Sequence of the second protein:
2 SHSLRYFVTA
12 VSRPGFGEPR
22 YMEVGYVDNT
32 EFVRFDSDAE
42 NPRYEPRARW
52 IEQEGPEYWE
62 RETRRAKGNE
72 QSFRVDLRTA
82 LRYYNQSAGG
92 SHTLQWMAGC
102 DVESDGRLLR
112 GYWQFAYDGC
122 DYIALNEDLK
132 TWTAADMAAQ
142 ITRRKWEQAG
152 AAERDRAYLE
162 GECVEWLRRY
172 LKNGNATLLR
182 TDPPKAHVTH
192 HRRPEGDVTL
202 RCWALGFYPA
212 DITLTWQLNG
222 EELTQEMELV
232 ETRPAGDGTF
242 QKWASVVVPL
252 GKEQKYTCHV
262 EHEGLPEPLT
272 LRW

The following describes two proteins that form a bound complex.

Residue-level contacts at the interface:
Residue Y159 in the second protein interacts with residue I1 in the first protein (closest heavy-atom distance 2.2 Å).
Residue W147 in the second protein interacts with residue V9 in the first protein (closest heavy-atom distance 2.9 Å).
Residue N70 in the second protein interacts with residue P3 in the first protein (closest heavy-atom distance 3.5 Å).
Residue T80 in the second protein interacts with residue I10 in the first protein (closest heavy-atom distance 3.1 Å).
Residue W147 in the second protein contacts residue Y8 in the first protein (closest heavy-atom distance 3.1 Å).
Residue Q72 in the second protein is in contact with residue F7 in the first protein (closest heavy-atom distance 4.0 Å).
Residue A150 in the second protein contacts residue Y8 in the first protein (closest heavy-atom distance 4.3 Å).
Residue V76 in the second protein contacts residue V9 in the first protein (closest heavy-atom distance 3.5 Å).
Residue Y171 in the second protein contacts residue I1 in the first protein (closest heavy-atom distance 2.3 Å).
Residue F116 in the second protein interacts with residue R5 in the first protein (closest heavy-atom distance 3.5 Å).
Residue W114 in the second protein interacts with residue G4 in the first protein (closest heavy-atom distance 4.0 Å).
Residue A152 in the second protein is in contact with residue Y8 in the first protein (closest heavy-atom distance 3.9 Å).
Residue Y123 in the second protein interacts with residue I10 in the first protein (closest heavy-atom distance 4.2 Å).
Residue Y7 in the second protein contacts residue I1 in the first protein (closest heavy-atom distance 3.1 Å).
Residue Y7 in the second protein contacts residue G2 in the first protein (closest heavy-atom distance 3.6 Å).
Residue W114 in the second protein is in contact with residue P3 in the first protein (closest heavy-atom distance 3.5 Å).
Residue G69 in the second protein is in contact with residue F7 in the first protein (closest heavy-atom distance 3.2 Å).
Residue T143 in the second protein interacts with residue I10 in the first protein (closest heavy-atom distance 3.4 Å).
Residue R66 in the second protein contacts residue I1 in the first protein (closest heavy-atom distance 4.6 Å).
Residue D77 in the second protein interacts with residue Y8 in the first protein (closest heavy-atom distance 4.9 Å).
Residue N70 in the second protein interacts with residue G4 in the first protein (closest heavy-atom distance 3.7 Å).
Residue D77 in the second protein contacts residue I10 in the first protein (closest heavy-atom distance 3.0 Å).
Residue K146 in the second protein contacts residue V9 in the first protein (closest heavy-atom distance 2.8 Å).
Residue A99 in the second protein interacts with residue P3 in the first protein (closest heavy-atom distance 3.8 Å).
Residue A81 in the second protein is in contact with residue I10 in the first protein (closest heavy-atom distance 4.5 Å).
Residue T80 in the second protein contacts residue V9 in the first protein (closest heavy-atom distance 4.6 Å).
Residue G151 in the second protein contacts residue Y8 in the first protein (closest heavy-atom distance 4.7 Å).
Residue W167 in the second protein is in contact with residue I1 in the first protein (closest heavy-atom distance 3.6 Å).
Residue Y7 in the second protein is in contact with residue P3 in the first protein (closest heavy-atom distance 4.3 Å).
Residue S73 in the second protein interacts with residue R5 in the first protein (closest heavy-atom distance 3.8 Å).
Residue R155 in the second protein interacts with residue Y8 in the first protein (closest heavy-atom distance 3.1 Å).
Residue W147 in the second protein contacts residue R5 in the first protein (closest heavy-atom distance 3.8 Å).
Residue Y159 in the second protein contacts residue G2 in the first protein (closest heavy-atom distance 3.5 Å).
Residue Y84 in the second protein is in contact with residue I10 in the first protein (closest heavy-atom distance 2.4 Å).
Residue R66 in the second protein interacts with residue G4 in the first protein (closest heavy-atom distance 4.8 Å).
Residue R66 in the second protein contacts residue G2 in the first protein (closest heavy-atom distance 3.2 Å).
Residue E163 in the second protein is in contact with residue G2 in the first protein (closest heavy-atom distance 4.9 Å).
Residue W97 in the second protein interacts with residue G4 in the first protein (closest heavy-atom distance 4.4 Å).
Residue R62 in the second protein interacts with residue I1 in the first protein (closest heavy-atom distance 3.4 Å).
Residue N70 in the second protein interacts with residue A6 in the first protein (closest heavy-atom distance 4.4 Å).
Residue F74 in the second protein contacts residue R5 in the first protein (closest heavy-atom distance 3.1 Å).
Residue S73 in the second protein is in contact with residue V9 in the first protein (closest heavy-atom distance 4.6 Å).
Residue D77 in the second protein interacts with residue V9 in the first protein (closest heavy-atom distance 3.0 Å).
Residue S73 in the second protein contacts residue F7 in the first protein (closest heavy-atom distance 3.0 Å).
Residue R66 in the second protein is in contact with residue P3 in the first protein (closest heavy-atom distance 3.3 Å).
Residue N70 in the second protein contacts residue R5 in the first protein (closest heavy-atom distance 3.1 Å).
Residue W97 in the second protein is in contact with residue P3 in the first protein (closest heavy-atom distance 3.7 Å).
Residue K146 in the second protein contacts residue I10 in the first protein (closest heavy-atom distance 3.2 Å).
Residue Y59 in the second protein contacts residue I1 in the first protein (closest heavy-atom distance 3.5 Å).
Residue E163 in the second protein interacts with residue I1 in the first protein (closest heavy-atom distance 3.1 Å).
Residue W97 in the second protein interacts with residue R5 in the first protein (closest heavy-atom distance 4.0 Å).
Residue E63 in the second protein interacts with residue I1 in the first protein (closest heavy-atom distance 3.4 Å).
Residue Y159 in the second protein contacts residue P3 in the first protein (closest heavy-atom distance 3.8 Å).
Residue E63 in the second protein interacts with residue G2 in the first protein (closest heavy-atom distance 3.5 Å).
Residue D77 in the second protein contacts residue R5 in the first protein (closest heavy-atom distance 2.4 Å).
Residue W147 in the second protein interacts with residue I10 in the first protein (closest heavy-atom distance 3.7 Å).
Residue L5 in the second protein is in contact with residue I1 in the first protein (closest heavy-atom distance 4.5 Å).
Residue D156 in the second protein is in contact with residue G4 in the first protein (closest heavy-atom distance 4.8 Å).

Sequence of the first protein:
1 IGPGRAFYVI